Sequence of the second protein:
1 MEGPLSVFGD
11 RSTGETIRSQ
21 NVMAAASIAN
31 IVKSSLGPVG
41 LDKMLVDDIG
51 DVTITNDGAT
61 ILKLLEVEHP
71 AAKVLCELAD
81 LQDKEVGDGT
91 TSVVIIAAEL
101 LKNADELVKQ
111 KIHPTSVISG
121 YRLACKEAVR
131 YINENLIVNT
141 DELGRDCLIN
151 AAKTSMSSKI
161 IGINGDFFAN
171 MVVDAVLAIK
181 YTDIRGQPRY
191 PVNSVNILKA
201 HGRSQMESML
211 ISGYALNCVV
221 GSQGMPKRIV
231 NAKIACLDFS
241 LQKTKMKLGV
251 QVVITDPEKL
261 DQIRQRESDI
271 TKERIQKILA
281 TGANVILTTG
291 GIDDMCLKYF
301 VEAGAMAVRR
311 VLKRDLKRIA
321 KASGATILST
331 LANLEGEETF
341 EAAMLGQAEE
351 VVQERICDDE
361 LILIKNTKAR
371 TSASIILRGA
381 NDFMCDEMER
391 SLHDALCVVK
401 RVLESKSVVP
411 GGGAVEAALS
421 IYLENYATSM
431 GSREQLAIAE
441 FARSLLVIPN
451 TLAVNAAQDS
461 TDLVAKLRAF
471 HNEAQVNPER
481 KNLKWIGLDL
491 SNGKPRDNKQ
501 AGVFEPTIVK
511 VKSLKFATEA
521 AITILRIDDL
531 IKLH

Contacts between the two chains:
Residue R264 in the second protein interacts with residue R327 in the first protein (closest heavy-atom distance 3.1 Å).
Residue K43 in the second protein is in contact with residue R506 in the first protein (closest heavy-atom distance 2.5 Å).
Residue L260 in the second protein is in contact with residue Y235 in the first protein (closest heavy-atom distance 3.4 Å).
Residue A456 in the second protein contacts residue T108 in the first protein (closest heavy-atom distance 3.5 Å).
Residue G40 in the second protein contacts residue R506 in the first protein (closest heavy-atom distance 2.4 Å).
Residue V46 in the second protein is in contact with residue V511 in the first protein (closest heavy-atom distance 3.0 Å).
Residue E302 in the second protein contacts residue D329 in the first protein (closest heavy-atom distance 2.9 Å).
Residue M44 in the second protein is in contact with residue S67 in the first protein (closest heavy-atom distance 3.3 Å).
Residue D47 in the second protein interacts with residue G513 in the first protein (closest heavy-atom distance 3.3 Å).
Residue A457 in the second protein contacts residue T108 in the first protein (closest heavy-atom distance 3.6 Å).
Residue T244 in the second protein interacts with residue Y235 in the first protein (closest heavy-atom distance 3.1 Å).
Residue L65 in the second protein contacts residue N1 in the first protein (closest heavy-atom distance 3.3 Å).
Residue D261 in the second protein interacts with residue S231 in the first protein (closest heavy-atom distance 3.7 Å).
Residue K245 in the second protein interacts with residue Y235 in the first protein (closest heavy-atom distance 3.3 Å).
Residue M295 in the second protein interacts with residue I319 in the first protein (closest heavy-atom distance 3.7 Å).
Residue K298 in the second protein contacts residue N309 in the first protein (closest heavy-atom distance 3.1 Å).
Residue M44 in the second protein contacts residue I510 in the first protein (closest heavy-atom distance 3.3 Å).
Residue V252 in the second protein is in contact with residue Y262 in the first protein (closest heavy-atom distance 3.6 Å).
Residue Y299 in the second protein is in contact with residue I319 in the first protein (closest heavy-atom distance 2.3 Å).
Residue L65 in the second protein interacts with residue V511 in the first protein (closest heavy-atom distance 3.7 Å).
Residue N455 in the second protein contacts residue T108 in the first protein (closest heavy-atom distance 2.8 Å).
Residue E66 in the second protein is in contact with residue G513 in the first protein (closest heavy-atom distance 3.2 Å).
Residue D261 in the second protein interacts with residue R322 in the first protein (closest heavy-atom distance 3.4 Å).
Residue V46 in the second protein interacts with residue G513 in the first protein (closest heavy-atom distance 3.3 Å).
Residue D261 in the second protein contacts residue D230 in the first protein (closest heavy-atom distance 3.4 Å).
Residue L45 in the second protein contacts residue D509 in the first protein (closest heavy-atom distance 3.5 Å).
Residue I31 in the second protein contacts residue R4 in the first protein (closest heavy-atom distance 3.7 Å).
Residue E302 in the second protein contacts residue E328 in the first protein (closest heavy-atom distance 3.0 Å).
Residue L260 in the second protein contacts residue E234 in the first protein (closest heavy-atom distance 3.1 Å).
Residue E66 in the second protein interacts with residue N1 in the first protein (closest heavy-atom distance 3.0 Å).
Residue N30 in the second protein contacts residue R4 in the first protein (closest heavy-atom distance 3.4 Å).
Residue D261 in the second protein interacts with residue E234 in the first protein (closest heavy-atom distance 3.5 Å).
Residue I254 in the second protein contacts residue K236 in the first protein (closest heavy-atom distance 3.4 Å).
Residue D294 in the second protein interacts with residue N309 in the first protein (closest heavy-atom distance 3.3 Å).
Residue M44 in the second protein interacts with residue D509 in the first protein (closest heavy-atom distance 3.3 Å).
Residue L260 in the second protein interacts with residue K236 in the first protein (closest heavy-atom distance 3.5 Å).
Residue D47 in the second protein contacts residue S512 in the first protein (closest heavy-atom distance 2.9 Å).
Residue E68 in the second protein contacts residue T2 in the first protein (closest heavy-atom distance 3.3 Å).
Residue V52 in the second protein interacts with residue E70 in the first protein (closest heavy-atom distance 3.7 Å).
Residue D42 in the second protein is in contact with residue R506 in the first protein (closest heavy-atom distance 3.1 Å).
Residue K43 in the second protein interacts with residue D508 in the first protein (closest heavy-atom distance 2.4 Å).
Residue D294 in the second protein contacts residue K305 in the first protein (closest heavy-atom distance 3.0 Å).
Residue L45 in the second protein interacts with residue V511 in the first protein (closest heavy-atom distance 3.6 Å).
Residue A303 in the second protein contacts residue E328 in the first protein (closest heavy-atom distance 3.7 Å).
Residue L248 in the second protein is in contact with residue Y235 in the first protein (closest heavy-atom distance 3.6 Å).
Residue M44 in the second protein interacts with residue P63 in the first protein (closest heavy-atom distance 3.4 Å).
Residue D42 in the second protein contacts residue I507 in the first protein (closest heavy-atom distance 3.3 Å).
Residue T255 in the second protein contacts residue Y262 in the first protein (closest heavy-atom distance 3.3 Å).
Residue Y299 in the second protein interacts with residue E328 in the first protein (closest heavy-atom distance 3.5 Å).
Residue L64 in the second protein interacts with residue G513 in the first protein (closest heavy-atom distance 3.1 Å).
Residue L41 in the second protein contacts residue R506 in the first protein (closest heavy-atom distance 3.3 Å).
Residue V253 in the second protein is in contact with residue Y262 in the first protein (closest heavy-atom distance 3.1 Å).
Residue I49 in the second protein interacts with residue K66 in the first protein (closest heavy-atom distance 3.6 Å).
Residue T244 in the second protein is in contact with residue D230 in the first protein (closest heavy-atom distance 2.8 Å).
Residue K298 in the second protein contacts residue I319 in the first protein (closest heavy-atom distance 3.7 Å).
Residue V46 in the second protein is in contact with residue S512 in the first protein (closest heavy-atom distance 3.3 Å).
Residue R264 in the second protein interacts with residue D230 in the first protein (closest heavy-atom distance 3.3 Å).
Residue M44 in the second protein interacts with residue I507 in the first protein (closest heavy-atom distance 3.4 Å).
Residue Y299 in the second protein contacts residue R327 in the first protein (closest heavy-atom distance 3.1 Å).
Residue K298 in the second protein interacts with residue D330 in the first protein (closest heavy-atom distance 2.9 Å).

Sequence of the first protein:
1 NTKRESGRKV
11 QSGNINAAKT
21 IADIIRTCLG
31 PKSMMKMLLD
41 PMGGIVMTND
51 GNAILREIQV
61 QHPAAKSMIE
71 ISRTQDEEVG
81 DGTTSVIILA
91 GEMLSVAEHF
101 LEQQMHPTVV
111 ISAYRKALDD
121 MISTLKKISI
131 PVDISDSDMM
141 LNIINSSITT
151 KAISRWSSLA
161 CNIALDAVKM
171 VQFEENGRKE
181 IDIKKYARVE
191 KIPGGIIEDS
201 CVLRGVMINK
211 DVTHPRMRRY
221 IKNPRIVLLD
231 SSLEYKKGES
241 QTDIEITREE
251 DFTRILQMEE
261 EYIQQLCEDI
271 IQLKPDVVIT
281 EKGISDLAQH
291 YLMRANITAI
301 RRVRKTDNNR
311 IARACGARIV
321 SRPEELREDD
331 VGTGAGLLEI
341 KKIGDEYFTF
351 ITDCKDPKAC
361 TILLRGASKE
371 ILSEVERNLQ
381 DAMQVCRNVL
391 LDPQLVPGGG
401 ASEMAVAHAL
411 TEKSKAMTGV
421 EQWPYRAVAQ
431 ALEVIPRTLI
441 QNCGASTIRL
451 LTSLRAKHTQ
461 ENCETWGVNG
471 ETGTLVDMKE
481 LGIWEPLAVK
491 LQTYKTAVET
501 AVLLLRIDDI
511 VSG

This data describes a binding interaction between two proteins.